Sequence of the first protein:
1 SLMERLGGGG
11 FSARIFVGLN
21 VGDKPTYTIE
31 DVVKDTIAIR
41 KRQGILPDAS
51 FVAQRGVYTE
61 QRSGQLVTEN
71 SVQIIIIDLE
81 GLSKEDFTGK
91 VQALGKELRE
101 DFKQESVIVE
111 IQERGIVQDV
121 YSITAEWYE

Sequence of the second protein:
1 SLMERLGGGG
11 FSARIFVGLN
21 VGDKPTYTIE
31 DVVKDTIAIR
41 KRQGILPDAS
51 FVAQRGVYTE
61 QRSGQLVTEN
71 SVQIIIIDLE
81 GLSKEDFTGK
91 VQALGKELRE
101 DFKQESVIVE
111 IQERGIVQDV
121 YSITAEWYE

Residue-level contacts at the interface:
Residue I75 in the first protein is in contact with residue Q54 in the second protein (closest heavy-atom distance 4.2 Å).
Residue V33 in the first protein is in contact with residue T68 in the second protein (closest heavy-atom distance 3.9 Å).
Residue A49 in the first protein contacts residue G56 in the second protein (closest heavy-atom distance 3.6 Å).
Residue G115 in the first protein contacts residue G115 in the second protein (closest heavy-atom distance 3.9 Å).
Residue I116 in the first protein is in contact with residue I116 in the second protein (closest heavy-atom distance 4.1 Å).
Residue E30 in the first protein contacts residue R55 in the second protein (closest heavy-atom distance 2.9 Å).
Residue P47 in the first protein interacts with residue T59 in the second protein (closest heavy-atom distance 4.1 Å).
Residue P47 in the first protein is in contact with residue L66 in the second protein (closest heavy-atom distance 3.7 Å).
Residue D48 in the first protein contacts residue V57 in the second protein (closest heavy-atom distance 3.2 Å).
Residue R5 in the first protein contacts residue D119 in the second protein (closest heavy-atom distance 3.8 Å).
Residue E4 in the first protein interacts with residue Y121 in the second protein (closest heavy-atom distance 3.2 Å).
Residue M3 in the first protein interacts with residue Q92 in the second protein (closest heavy-atom distance 4.0 Å).
Residue M3 in the first protein interacts with residue Y121 in the second protein (closest heavy-atom distance 3.7 Å).
Residue G115 in the first protein interacts with residue V117 in the second protein (closest heavy-atom distance 3.7 Å).
Residue F51 in the first protein is in contact with residue R55 in the second protein (closest heavy-atom distance 2.8 Å).
Residue V52 in the first protein interacts with residue Q54 in the second protein (closest heavy-atom distance 3.6 Å).
Residue S50 in the first protein is in contact with residue R55 in the second protein (closest heavy-atom distance 3.6 Å).
Residue V52 in the first protein contacts residue V52 in the second protein (closest heavy-atom distance 3.7 Å).
Residue V33 in the first protein is in contact with residue V57 in the second protein (closest heavy-atom distance 4.0 Å).
Residue E30 in the first protein contacts residue T68 in the second protein (closest heavy-atom distance 3.7 Å).
Residue I75 in the first protein contacts residue Q73 in the second protein (closest heavy-atom distance 3.4 Å).
Residue D48 in the first protein contacts residue T59 in the second protein (closest heavy-atom distance 2.7 Å).
Residue R5 in the first protein is in contact with residue Y121 in the second protein (closest heavy-atom distance 3.2 Å).
Residue S1 in the first protein is in contact with residue E126 in the second protein (closest heavy-atom distance 2.9 Å).
Residue D48 in the first protein contacts residue Y58 in the second protein (closest heavy-atom distance 3.6 Å).
Residue F51 in the first protein is in contact with residue Q54 in the second protein (closest heavy-atom distance 3.3 Å).
Residue I37 in the first protein contacts residue L66 in the second protein (closest heavy-atom distance 3.7 Å).
Residue S50 in the first protein is in contact with residue Q54 in the second protein (closest heavy-atom distance 3.3 Å).
Residue R5 in the first protein contacts residue V120 in the second protein (closest heavy-atom distance 3.5 Å).
Residue L2 in the first protein contacts residue S122 in the second protein (closest heavy-atom distance 3.3 Å).
Residue S50 in the first protein is in contact with residue F16 in the second protein (closest heavy-atom distance 3.7 Å).
Residue L6 in the first protein interacts with residue V120 in the second protein (closest heavy-atom distance 2.8 Å).
Residue L2 in the first protein interacts with residue I123 in the second protein (closest heavy-atom distance 3.3 Å).
Residue L46 in the first protein interacts with residue T59 in the second protein (closest heavy-atom distance 3.4 Å).
Residue A49 in the first protein is in contact with residue V57 in the second protein (closest heavy-atom distance 3.0 Å).
Residue I77 in the first protein interacts with residue F16 in the second protein (closest heavy-atom distance 4.0 Å).
Residue D48 in the first protein is in contact with residue L66 in the second protein (closest heavy-atom distance 4.2 Å).
Residue R114 in the first protein interacts with residue I116 in the second protein (closest heavy-atom distance 3.5 Å).
Residue S1 in the first protein interacts with residue K96 in the second protein (closest heavy-atom distance 3.1 Å).
Residue K41 in the first protein is in contact with residue L66 in the second protein (closest heavy-atom distance 3.8 Å).
Residue R114 in the first protein interacts with residue G115 in the second protein (closest heavy-atom distance 4.2 Å).
Residue L2 in the first protein is in contact with residue T124 in the second protein (closest heavy-atom distance 2.9 Å).
Residue R114 in the first protein is in contact with residue V117 in the second protein (closest heavy-atom distance 2.9 Å).
Residue M3 in the first protein contacts residue S122 in the second protein (closest heavy-atom distance 4.0 Å).
Residue S1 in the first protein is in contact with residue I123 in the second protein (closest heavy-atom distance 3.5 Å).
Residue M3 in the first protein contacts residue K96 in the second protein (closest heavy-atom distance 3.4 Å).
Residue L2 in the first protein interacts with residue E126 in the second protein (closest heavy-atom distance 3.4 Å).
Residue E4 in the first protein contacts residue V120 in the second protein (closest heavy-atom distance 4.0 Å).
Residue S1 in the first protein interacts with residue R99 in the second protein (closest heavy-atom distance 3.9 Å).
Residue I37 in the first protein is in contact with residue V57 in the second protein (closest heavy-atom distance 3.8 Å).
Residue A49 in the first protein contacts residue R55 in the second protein (closest heavy-atom distance 4.3 Å).
Residue E4 in the first protein interacts with residue T124 in the second protein (closest heavy-atom distance 3.0 Å).
Residue P47 in the first protein contacts residue V57 in the second protein (closest heavy-atom distance 4.2 Å).
Residue I77 in the first protein interacts with residue E110 in the second protein (closest heavy-atom distance 4.4 Å).
Residue M3 in the first protein interacts with residue I123 in the second protein (closest heavy-atom distance 3.9 Å).
Residue I37 in the first protein contacts residue T68 in the second protein (closest heavy-atom distance 3.8 Å).
Residue S1 in the first protein contacts residue T124 in the second protein (closest heavy-atom distance 3.3 Å).
Residue F51 in the first protein contacts residue V57 in the second protein (closest heavy-atom distance 3.8 Å).
Residue V33 in the first protein contacts residue R55 in the second protein (closest heavy-atom distance 4.0 Å).
Residue E4 in the first protein is in contact with residue S122 in the second protein (closest heavy-atom distance 2.9 Å).

The following describes two proteins that form a bound complex.